The following describes two proteins that form a bound complex.

Residue-level contacts at the interface:
Residue F935 in chain A interacts with residue K34 in chain B (closest heavy-atom distance 3.5 Å).
Residue Q277 in chain A contacts residue R136 in chain B (closest heavy-atom distance 4.1 Å).
Residue F935 in chain A interacts with residue K33 in chain B (closest heavy-atom distance 3.7 Å).
Residue L22 in chain A interacts with residue L71 in chain B (closest heavy-atom distance 3.6 Å).
Residue Q889 in chain A interacts with residue K33 in chain B (closest heavy-atom distance 3.3 Å).
Residue L42 in chain A is in contact with residue L71 in chain B (closest heavy-atom distance 3.7 Å).
Residue E381 in chain A is in contact with residue R136 in chain B (closest heavy-atom distance 2.4 Å).
Residue Q114 in chain A interacts with residue D73 in chain B (closest heavy-atom distance 3.8 Å).
Residue D375 in chain A interacts with residue R162 in chain B (closest heavy-atom distance 2.7 Å).
Residue S444 in chain A is in contact with residue Y151 in chain B (closest heavy-atom distance 3.5 Å).
Residue Q447 in chain A is in contact with residue Y151 in chain B (closest heavy-atom distance 3.3 Å).
Residue P936 in chain A interacts with residue Y35 in chain B (closest heavy-atom distance 4.2 Å).
Residue E885 in chain A contacts residue K33 in chain B (closest heavy-atom distance 3.0 Å).
Residue L42 in chain A interacts with residue G70 in chain B (closest heavy-atom distance 3.8 Å).
Residue R34 in chain A interacts with residue W60 in chain B (closest heavy-atom distance 3.9 Å).
Residue E884 in chain A is in contact with residue K34 in chain B (closest heavy-atom distance 3.2 Å).
Residue K934 in chain A interacts with residue Y35 in chain B (closest heavy-atom distance 3.0 Å).
Residue L446 in chain A is in contact with residue S149 in chain B (closest heavy-atom distance 3.8 Å).
Residue P26 in chain A interacts with residue V43 in chain B (closest heavy-atom distance 3.6 Å).
Residue D384 in chain A contacts residue K130 in chain B (closest heavy-atom distance 3.5 Å).
Residue K934 in chain A contacts residue K34 in chain B (closest heavy-atom distance 3.6 Å).
Residue D376 in chain A is in contact with residue Q141 in chain B (closest heavy-atom distance 4.0 Å).
Residue L117 in chain A interacts with residue R106 in chain B (closest heavy-atom distance 3.6 Å).
Residue P26 in chain A interacts with residue W60 in chain B (closest heavy-atom distance 4.1 Å).
Residue Y888 in chain A contacts residue K33 in chain B (closest heavy-atom distance 3.4 Å).
Residue E113 in chain A is in contact with residue R106 in chain B (closest heavy-atom distance 3.7 Å).
Residue V322 in chain A interacts with residue R136 in chain B (closest heavy-atom distance 3.9 Å).
Residue D375 in chain A contacts residue Y143 in chain B (closest heavy-atom distance 3.3 Å).
Residue Y110 in chain A interacts with residue V107 in chain B (closest heavy-atom distance 3.2 Å).
Residue F68 in chain A interacts with residue G74 in chain B (closest heavy-atom distance 4.0 Å).
Residue Y65 in chain A is in contact with residue I77 in chain B (closest heavy-atom distance 3.4 Å).
Residue E38 in chain A interacts with residue Y75 in chain B (closest heavy-atom distance 2.8 Å).
Residue Y65 in chain A interacts with residue G74 in chain B (closest heavy-atom distance 3.8 Å).
Residue D931 in chain A contacts residue K34 in chain B (closest heavy-atom distance 4.0 Å).
Residue Q114 in chain A is in contact with residue R106 in chain B (closest heavy-atom distance 3.4 Å).
Residue F68 in chain A interacts with residue V107 in chain B (closest heavy-atom distance 4.0 Å).
Residue M23 in chain A contacts residue I77 in chain B (closest heavy-atom distance 4.1 Å).
Residue L446 in chain A interacts with residue Y151 in chain B (closest heavy-atom distance 3.7 Å).
Residue D375 in chain A interacts with residue W159 in chain B (closest heavy-atom distance 3.3 Å).
Residue P936 in chain A contacts residue K33 in chain B (closest heavy-atom distance 4.0 Å).
Residue Q273 in chain A is in contact with residue K137 in chain B (closest heavy-atom distance 4.2 Å).
Residue S326 in chain A contacts residue R136 in chain B (closest heavy-atom distance 4.0 Å).
Residue R45 in chain A interacts with residue L71 in chain B (closest heavy-atom distance 3.9 Å).
Residue M23 in chain A is in contact with residue Q78 in chain B (closest heavy-atom distance 3.3 Å).
Residue L446 in chain A contacts residue D121 in chain B (closest heavy-atom distance 3.9 Å).
Residue R225 in chain A interacts with residue E109 in chain B (closest heavy-atom distance 4.1 Å).
Residue Q273 in chain A is in contact with residue R136 in chain B (closest heavy-atom distance 4.0 Å).
Residue Y110 in chain A is in contact with residue I77 in chain B (closest heavy-atom distance 3.4 Å).
Residue E381 in chain A is in contact with residue H135 in chain B (closest heavy-atom distance 2.6 Å).
Residue Y65 in chain A interacts with residue L71 in chain B (closest heavy-atom distance 3.2 Å).
Residue Q453 in chain A interacts with residue K130 in chain B (closest heavy-atom distance 3.2 Å).
Residue K109 in chain A is in contact with residue E109 in chain B (closest heavy-atom distance 2.5 Å).
Residue E38 in chain A interacts with residue G70 in chain B (closest heavy-atom distance 4.1 Å).
Residue F68 in chain A is in contact with residue I77 in chain B (closest heavy-atom distance 4.0 Å).
Residue D456 in chain A interacts with residue K130 in chain B (closest heavy-atom distance 3.4 Å).
Residue D376 in chain A contacts residue W159 in chain B (closest heavy-atom distance 3.7 Å).
Residue F68 in chain A contacts residue D73 in chain B (closest heavy-atom distance 3.8 Å).
Residue E38 in chain A interacts with residue L71 in chain B (closest heavy-atom distance 3.8 Å).
Residue L446 in chain A contacts residue S146 in chain B (closest heavy-atom distance 3.6 Å).
Residue D375 in chain A contacts residue Q141 in chain B (closest heavy-atom distance 3.3 Å).

Sequence of chain B:
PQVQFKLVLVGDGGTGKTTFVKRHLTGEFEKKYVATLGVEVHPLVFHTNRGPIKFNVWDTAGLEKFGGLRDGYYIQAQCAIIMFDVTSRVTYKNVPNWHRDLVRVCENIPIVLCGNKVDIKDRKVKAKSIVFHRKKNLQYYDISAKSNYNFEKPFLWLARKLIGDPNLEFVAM

Sequence of chain A:
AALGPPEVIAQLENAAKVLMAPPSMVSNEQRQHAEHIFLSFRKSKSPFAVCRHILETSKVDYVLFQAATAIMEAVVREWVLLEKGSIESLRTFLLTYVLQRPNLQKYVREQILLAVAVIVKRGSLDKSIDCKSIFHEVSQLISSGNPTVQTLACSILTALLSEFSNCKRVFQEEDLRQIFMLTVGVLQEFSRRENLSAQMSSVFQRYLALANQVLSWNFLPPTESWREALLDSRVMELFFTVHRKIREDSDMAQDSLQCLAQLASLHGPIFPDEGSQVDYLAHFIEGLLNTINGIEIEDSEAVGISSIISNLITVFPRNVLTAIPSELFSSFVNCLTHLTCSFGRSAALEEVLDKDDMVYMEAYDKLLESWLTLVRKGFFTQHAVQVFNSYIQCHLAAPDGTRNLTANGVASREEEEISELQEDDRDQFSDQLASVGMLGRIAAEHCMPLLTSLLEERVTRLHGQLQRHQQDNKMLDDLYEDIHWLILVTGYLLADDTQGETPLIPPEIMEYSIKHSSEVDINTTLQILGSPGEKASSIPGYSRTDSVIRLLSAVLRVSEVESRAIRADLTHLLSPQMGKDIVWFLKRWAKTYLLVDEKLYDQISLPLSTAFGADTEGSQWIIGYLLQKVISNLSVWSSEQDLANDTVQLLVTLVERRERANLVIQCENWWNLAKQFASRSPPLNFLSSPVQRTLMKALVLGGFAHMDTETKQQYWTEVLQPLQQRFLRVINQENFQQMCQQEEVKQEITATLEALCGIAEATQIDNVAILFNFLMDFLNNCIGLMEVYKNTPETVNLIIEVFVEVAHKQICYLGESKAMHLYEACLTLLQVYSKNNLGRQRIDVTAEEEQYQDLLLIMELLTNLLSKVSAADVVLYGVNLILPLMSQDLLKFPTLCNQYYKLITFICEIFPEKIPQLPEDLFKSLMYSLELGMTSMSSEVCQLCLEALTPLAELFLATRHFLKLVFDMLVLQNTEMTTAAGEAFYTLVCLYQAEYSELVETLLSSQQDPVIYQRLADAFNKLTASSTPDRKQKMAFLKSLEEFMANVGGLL